These two protein chains interact to form a complex.

Sequence of chain A:
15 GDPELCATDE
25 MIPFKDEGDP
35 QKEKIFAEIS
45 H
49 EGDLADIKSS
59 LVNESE

Contacts between the two chains:
Residue N256 in chain B contacts residue K29 in chain A (closest heavy-atom distance 3.3 Å).
Residue N299 in chain B interacts with residue D23 in chain A (closest heavy-atom distance 2.6 Å).
Residue K204 in chain B interacts with residue D51 in chain A (closest heavy-atom distance 3.0 Å).
Residue H129 in chain B interacts with residue K56 in chain A (closest heavy-atom distance 3.0 Å).
Residue K161 in chain B interacts with residue S58 in chain A (closest heavy-atom distance 3.3 Å).
Residue H88 in chain B contacts residue V60 in chain A (closest heavy-atom distance 3.3 Å).
Residue D282 in chain B is in contact with residue I39 in chain A (closest heavy-atom distance 3.2 Å).
Residue H339 in chain B is in contact with residue D23 in chain A (closest heavy-atom distance 3.3 Å).
Residue N284 in chain B is in contact with residue Q35 in chain A (closest heavy-atom distance 3.2 Å).
Residue T126 in chain B is in contact with residue K56 in chain A (closest heavy-atom distance 3.3 Å).
Residue D168 in chain B interacts with residue L52 in chain A (closest heavy-atom distance 3.2 Å).
Residue Y123 in chain B contacts residue E64 in chain A (closest heavy-atom distance 3.4 Å).
Residue F122 in chain B interacts with residue L59 in chain A (closest heavy-atom distance 3.6 Å).
Residue D259 in chain B is in contact with residue P27 in chain A (closest heavy-atom distance 3.5 Å).
Residue N159 in chain B is in contact with residue L59 in chain A (closest heavy-atom distance 3.7 Å).
Residue N295 in chain B interacts with residue I26 in chain A (closest heavy-atom distance 2.7 Å).
Residue I165 in chain B is in contact with residue L52 in chain A (closest heavy-atom distance 3.3 Å).
Residue Q244 in chain B is in contact with residue I39 in chain A (closest heavy-atom distance 3.3 Å).
Residue I165 in chain B is in contact with residue K56 in chain A (closest heavy-atom distance 3.7 Å).
Residue Y123 in chain B interacts with residue S63 in chain A (closest heavy-atom distance 3.3 Å).
Residue R255 in chain B contacts residue E37 in chain A (closest heavy-atom distance 2.6 Å).
Residue D282 in chain B is in contact with residue F40 in chain A (closest heavy-atom distance 3.4 Å).
Residue N295 in chain B is in contact with residue F28 in chain A (closest heavy-atom distance 3.7 Å).
Residue N159 in chain B is in contact with residue E62 in chain A (closest heavy-atom distance 3.4 Å).
Residue W252 in chain B contacts residue I39 in chain A (closest heavy-atom distance 3.6 Å).
Residue R255 in chain B contacts residue K29 in chain A (closest heavy-atom distance 3.1 Å).
Residue D282 in chain B is in contact with residue A41 in chain A (closest heavy-atom distance 3.3 Å).
Residue R384 in chain B is in contact with residue D16 in chain A (closest heavy-atom distance 2.7 Å).
Residue Y523 in chain B contacts residue P17 in chain A (closest heavy-atom distance 3.8 Å).
Residue G291 in chain B interacts with residue F28 in chain A (closest heavy-atom distance 3.7 Å).
Residue K161 in chain B is in contact with residue I55 in chain A (closest heavy-atom distance 3.1 Å).
Residue A164 in chain B contacts residue I55 in chain A (closest heavy-atom distance 3.6 Å).
Residue L133 in chain B interacts with residue K56 in chain A (closest heavy-atom distance 3.6 Å).
Residue N284 in chain B is in contact with residue F40 in chain A (closest heavy-atom distance 3.5 Å).
Residue R451 in chain B contacts residue G15 in chain A (closest heavy-atom distance 2.7 Å).
Residue R245 in chain B interacts with residue D51 in chain A (closest heavy-atom distance 2.8 Å).
Residue W252 in chain B interacts with residue K38 in chain A (closest heavy-atom distance 3.0 Å).
Residue C298 in chain B interacts with residue E24 in chain A (closest heavy-atom distance 3.6 Å).
Residue R343 in chain B interacts with residue D23 in chain A (closest heavy-atom distance 2.6 Å).
Residue N295 in chain B is in contact with residue M25 in chain A (closest heavy-atom distance 3.6 Å).
Residue N256 in chain B contacts residue F28 in chain A (closest heavy-atom distance 3.7 Å).
Residue N130 in chain B is in contact with residue K56 in chain A (closest heavy-atom distance 3.2 Å).
Residue Q244 in chain B contacts residue I43 in chain A (closest heavy-atom distance 3.6 Å).
Residue S119 in chain B is in contact with residue S63 in chain A (closest heavy-atom distance 3.6 Å).
Residue K377 in chain B interacts with residue E24 in chain A (closest heavy-atom distance 3.7 Å).
Residue N284 in chain B is in contact with residue K38 in chain A (closest heavy-atom distance 3.1 Å).
Residue K304 in chain B is in contact with residue D23 in chain A (closest heavy-atom distance 2.8 Å).
Residue N299 in chain B contacts residue T22 in chain A (closest heavy-atom distance 3.4 Å).
Residue T297 in chain B contacts residue D23 in chain A (closest heavy-atom distance 3.7 Å).
Residue K161 in chain B is in contact with residue E62 in chain A (closest heavy-atom distance 3.4 Å).
Residue Q248 in chain B interacts with residue I39 in chain A (closest heavy-atom distance 2.9 Å).
Residue W207 in chain B interacts with residue D51 in chain A (closest heavy-atom distance 3.4 Å).
Residue W252 in chain B contacts residue E37 in chain A (closest heavy-atom distance 3.1 Å).
Residue R255 in chain B is in contact with residue F28 in chain A (closest heavy-atom distance 3.6 Å).
Residue R343 in chain B interacts with residue A21 in chain A (closest heavy-atom distance 2.7 Å).
Residue V285 in chain B interacts with residue I39 in chain A (closest heavy-atom distance 3.6 Å).
Residue W252 in chain B is in contact with residue K36 in chain A (closest heavy-atom distance 3.6 Å).
Residue Q248 in chain B interacts with residue K38 in chain A (closest heavy-atom distance 3.4 Å).
Residue C298 in chain B contacts residue D23 in chain A (closest heavy-atom distance 3.6 Å).
Residue R343 in chain B contacts residue L19 in chain A (closest heavy-atom distance 3.5 Å).

Sequence of chain B:
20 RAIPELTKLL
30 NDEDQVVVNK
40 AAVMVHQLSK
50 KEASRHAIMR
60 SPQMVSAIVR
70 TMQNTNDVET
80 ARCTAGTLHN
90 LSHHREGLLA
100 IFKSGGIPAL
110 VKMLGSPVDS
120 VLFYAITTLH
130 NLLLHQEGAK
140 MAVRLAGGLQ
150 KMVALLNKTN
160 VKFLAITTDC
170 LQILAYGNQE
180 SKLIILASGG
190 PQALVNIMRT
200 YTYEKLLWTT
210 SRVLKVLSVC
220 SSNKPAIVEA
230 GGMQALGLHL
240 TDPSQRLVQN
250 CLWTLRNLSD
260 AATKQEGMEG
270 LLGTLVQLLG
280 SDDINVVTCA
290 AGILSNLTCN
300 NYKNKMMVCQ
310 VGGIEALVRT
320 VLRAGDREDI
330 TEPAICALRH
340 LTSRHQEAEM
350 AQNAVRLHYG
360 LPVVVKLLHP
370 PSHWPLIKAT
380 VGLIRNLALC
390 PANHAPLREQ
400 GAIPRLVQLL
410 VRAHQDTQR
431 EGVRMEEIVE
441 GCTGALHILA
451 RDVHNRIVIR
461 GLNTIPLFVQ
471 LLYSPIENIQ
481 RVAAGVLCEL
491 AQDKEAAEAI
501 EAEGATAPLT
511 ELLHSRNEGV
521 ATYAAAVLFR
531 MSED